Interface contacts:
Residue K212 in the second protein interacts with residue Y162 in the first protein (closest heavy-atom distance 3.5 Å).
Residue K207 in the second protein is in contact with residue R165 in the first protein (closest heavy-atom distance 3.8 Å).
Residue E176 in the second protein interacts with residue R165 in the first protein (closest heavy-atom distance 4.5 Å).
Residue K207 in the second protein interacts with residue E167 in the first protein (closest heavy-atom distance 4.7 Å).

The following describes two proteins that form a bound complex.

Sequence of the first protein:
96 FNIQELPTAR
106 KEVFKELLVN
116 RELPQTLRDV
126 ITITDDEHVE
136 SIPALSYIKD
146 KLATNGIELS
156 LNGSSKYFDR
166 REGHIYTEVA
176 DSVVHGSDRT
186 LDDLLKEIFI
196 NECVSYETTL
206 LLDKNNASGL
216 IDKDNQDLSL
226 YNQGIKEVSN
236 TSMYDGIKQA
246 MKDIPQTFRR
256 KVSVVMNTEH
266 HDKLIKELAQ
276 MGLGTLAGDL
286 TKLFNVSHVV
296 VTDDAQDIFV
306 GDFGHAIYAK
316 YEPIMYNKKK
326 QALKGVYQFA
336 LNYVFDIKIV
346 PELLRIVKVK

Sequence of the second protein:
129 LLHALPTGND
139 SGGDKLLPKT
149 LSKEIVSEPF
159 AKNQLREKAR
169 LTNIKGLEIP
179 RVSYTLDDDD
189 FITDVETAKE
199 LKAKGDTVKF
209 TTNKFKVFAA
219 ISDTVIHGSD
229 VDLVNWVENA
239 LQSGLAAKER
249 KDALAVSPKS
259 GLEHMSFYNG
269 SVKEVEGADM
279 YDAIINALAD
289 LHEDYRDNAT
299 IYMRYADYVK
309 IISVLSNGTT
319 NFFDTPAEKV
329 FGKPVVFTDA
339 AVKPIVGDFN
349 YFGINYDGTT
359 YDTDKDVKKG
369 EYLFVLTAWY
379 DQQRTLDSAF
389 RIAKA